Interface contacts:
Residue Y607 in chain A contacts residue P609 in chain B (closest heavy-atom distance 2.9 Å).
Residue F228 in chain A interacts with residue V224 in chain B (closest heavy-atom distance 2.9 Å).
Residue H458 in chain A interacts with residue K463 in chain B (closest heavy-atom distance 2.8 Å).
Residue V566 in chain A is in contact with residue T551 in chain B (closest heavy-atom distance 3.1 Å).
Residue Q274 in chain A contacts residue T341 in chain B (closest heavy-atom distance 3.1 Å).
Residue N189 in chain A contacts residue Y179 in chain B (closest heavy-atom distance 3.0 Å).
Residue T555 in chain A contacts residue T547 in chain B (closest heavy-atom distance 2.9 Å).
Residue N651 in chain A contacts residue R710 in chain B (closest heavy-atom distance 2.9 Å).
Residue G652 in chain A contacts residue R710 in chain B (closest heavy-atom distance 2.9 Å).
Residue A573 in chain A is in contact with residue K588 in chain B (closest heavy-atom distance 2.7 Å).
Residue N597 in chain A contacts residue N625 in chain B (closest heavy-atom distance 2.9 Å).
Residue R699 in chain A is in contact with residue G668 in chain B (closest heavy-atom distance 2.9 Å).
Residue A605 in chain A is in contact with residue N624 in chain B (closest heavy-atom distance 2.9 Å).
Residue G594 in chain A is in contact with residue Y586 in chain B (closest heavy-atom distance 2.7 Å).
Residue D553 in chain A interacts with residue F545 in chain B (closest heavy-atom distance 2.8 Å).
Residue M538 in chain A interacts with residue L541 in chain B (closest heavy-atom distance 3.1 Å).
Residue Q274 in chain A is in contact with residue G313 in chain B (closest heavy-atom distance 2.8 Å).
Residue R568 in chain A is in contact with residue E554 in chain B (closest heavy-atom distance 2.8 Å).
Residue Q236 in chain A is in contact with residue N240 in chain B (closest heavy-atom distance 2.8 Å).
Residue I557 in chain A contacts residue T547 in chain B (closest heavy-atom distance 3.0 Å).
Residue N242 in chain A is in contact with residue T245 in chain B (closest heavy-atom distance 2.7 Å).
Residue Q579 in chain A interacts with residue T561 in chain B (closest heavy-atom distance 2.8 Å).
Residue A603 in chain A contacts residue N625 in chain B (closest heavy-atom distance 3.0 Å).
Residue I654 in chain A is in contact with residue T712 in chain B (closest heavy-atom distance 3.1 Å).
Residue T686 in chain A contacts residue R664 in chain B (closest heavy-atom distance 3.0 Å).
Residue Y360 in chain A contacts residue Y393 in chain B (closest heavy-atom distance 2.7 Å).
Residue R201 in chain A contacts residue N196 in chain B (closest heavy-atom distance 2.8 Å).
Residue V656 in chain A contacts residue S658 in chain B (closest heavy-atom distance 3.0 Å).
Residue T555 in chain A is in contact with residue F545 in chain B (closest heavy-atom distance 3.1 Å).
Residue H653 in chain A interacts with residue T613 in chain B (closest heavy-atom distance 2.8 Å).
Residue R191 in chain A contacts residue Y176 in chain B (closest heavy-atom distance 2.9 Å).
Residue Q676 in chain A contacts residue G666 in chain B (closest heavy-atom distance 2.9 Å).
Residue G294 in chain A is in contact with residue Y309 in chain B (closest heavy-atom distance 2.6 Å).
Residue R569 in chain A interacts with residue L565 in chain B (closest heavy-atom distance 2.9 Å).
Residue R201 in chain A is in contact with residue D198 in chain B (closest heavy-atom distance 2.9 Å).
Residue V570 in chain A interacts with residue E554 in chain B (closest heavy-atom distance 3.1 Å).
Residue R568 in chain A interacts with residue D553 in chain B (closest heavy-atom distance 2.9 Å).
Residue V566 in chain A interacts with residue I552 in chain B (closest heavy-atom distance 3.1 Å).
Residue G604 in chain A is in contact with residue N624 in chain B (closest heavy-atom distance 3.0 Å).
Residue M677 in chain A contacts residue L665 in chain B (closest heavy-atom distance 2.9 Å).
Residue E230 in chain A contacts residue S223 in chain B (closest heavy-atom distance 2.6 Å).
Residue T595 in chain A interacts with residue K588 in chain B (closest heavy-atom distance 2.8 Å).
Residue L177 in chain A contacts residue Y176 in chain B (closest heavy-atom distance 2.8 Å).
Residue G599 in chain A contacts residue G644 in chain B (closest heavy-atom distance 3.0 Å).
Residue W685 in chain A is in contact with residue R664 in chain B (closest heavy-atom distance 2.9 Å).
Residue Q579 in chain A interacts with residue S558 in chain B (closest heavy-atom distance 2.7 Å).
Residue R568 in chain A interacts with residue I552 in chain B (closest heavy-atom distance 2.9 Å).
Residue N597 in chain A is in contact with residue N645 in chain B (closest heavy-atom distance 2.9 Å).
Residue G241 in chain A is in contact with residue A280 in chain B (closest heavy-atom distance 3.0 Å).
Residue N242 in chain A interacts with residue N248 in chain B (closest heavy-atom distance 2.9 Å).
Residue F228 in chain A is in contact with residue S222 in chain B (closest heavy-atom distance 3.0 Å).
Residue D553 in chain A interacts with residue S543 in chain B (closest heavy-atom distance 2.9 Å).
Residue D365 in chain A contacts residue H366 in chain B (closest heavy-atom distance 3.0 Å).
Residue D438 in chain A contacts residue N441 in chain B (closest heavy-atom distance 3.0 Å).
Residue R569 in chain A contacts residue D584 in chain B (closest heavy-atom distance 2.8 Å).
Residue D229 in chain A contacts residue N240 in chain B (closest heavy-atom distance 3.0 Å).
Residue H598 in chain A interacts with residue K588 in chain B (closest heavy-atom distance 3.1 Å).
Residue V566 in chain A interacts with residue A550 in chain B (closest heavy-atom distance 2.9 Å).
Residue T555 in chain A is in contact with residue K546 in chain B (closest heavy-atom distance 3.1 Å).
Residue N363 in chain A is in contact with residue N389 in chain B (closest heavy-atom distance 2.9 Å).

This data describes a binding interaction between two proteins.

Sequence of chain A:
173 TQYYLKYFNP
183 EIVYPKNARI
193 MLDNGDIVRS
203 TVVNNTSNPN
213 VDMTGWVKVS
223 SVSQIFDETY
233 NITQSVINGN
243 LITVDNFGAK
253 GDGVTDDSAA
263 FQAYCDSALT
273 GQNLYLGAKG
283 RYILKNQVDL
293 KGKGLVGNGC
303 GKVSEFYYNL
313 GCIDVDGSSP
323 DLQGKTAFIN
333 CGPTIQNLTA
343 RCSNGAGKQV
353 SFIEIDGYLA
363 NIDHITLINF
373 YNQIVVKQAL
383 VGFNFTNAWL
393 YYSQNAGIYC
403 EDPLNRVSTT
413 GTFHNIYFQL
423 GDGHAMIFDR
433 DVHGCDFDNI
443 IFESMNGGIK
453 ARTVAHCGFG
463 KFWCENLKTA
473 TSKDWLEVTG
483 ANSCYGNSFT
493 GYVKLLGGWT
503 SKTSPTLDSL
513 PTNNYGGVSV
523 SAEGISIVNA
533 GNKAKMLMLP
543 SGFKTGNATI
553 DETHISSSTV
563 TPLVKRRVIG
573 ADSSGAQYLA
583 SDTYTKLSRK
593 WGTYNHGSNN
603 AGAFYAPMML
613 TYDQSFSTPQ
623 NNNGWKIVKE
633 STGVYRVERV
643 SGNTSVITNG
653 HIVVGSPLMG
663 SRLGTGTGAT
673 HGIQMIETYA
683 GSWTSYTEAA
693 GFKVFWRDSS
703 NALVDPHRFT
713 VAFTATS

Sequence of chain B:
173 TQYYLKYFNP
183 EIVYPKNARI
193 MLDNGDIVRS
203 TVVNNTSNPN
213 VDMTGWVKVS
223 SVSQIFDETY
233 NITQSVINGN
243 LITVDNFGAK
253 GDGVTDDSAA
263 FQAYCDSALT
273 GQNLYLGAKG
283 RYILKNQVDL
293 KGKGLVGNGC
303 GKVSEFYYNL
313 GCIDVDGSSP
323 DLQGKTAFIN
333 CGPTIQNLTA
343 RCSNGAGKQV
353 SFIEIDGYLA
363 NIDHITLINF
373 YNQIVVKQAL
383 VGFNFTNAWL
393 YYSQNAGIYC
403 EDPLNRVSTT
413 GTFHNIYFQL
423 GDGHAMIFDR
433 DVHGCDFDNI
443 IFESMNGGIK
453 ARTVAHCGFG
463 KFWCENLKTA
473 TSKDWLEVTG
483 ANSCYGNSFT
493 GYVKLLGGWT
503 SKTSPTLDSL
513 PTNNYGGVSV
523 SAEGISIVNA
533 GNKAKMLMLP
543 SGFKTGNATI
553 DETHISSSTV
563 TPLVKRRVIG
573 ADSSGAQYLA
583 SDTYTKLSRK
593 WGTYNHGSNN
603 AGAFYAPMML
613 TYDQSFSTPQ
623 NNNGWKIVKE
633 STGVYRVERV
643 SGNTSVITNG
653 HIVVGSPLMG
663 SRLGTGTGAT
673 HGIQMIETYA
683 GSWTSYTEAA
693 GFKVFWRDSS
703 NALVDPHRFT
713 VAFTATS